Sequence of protein 2:
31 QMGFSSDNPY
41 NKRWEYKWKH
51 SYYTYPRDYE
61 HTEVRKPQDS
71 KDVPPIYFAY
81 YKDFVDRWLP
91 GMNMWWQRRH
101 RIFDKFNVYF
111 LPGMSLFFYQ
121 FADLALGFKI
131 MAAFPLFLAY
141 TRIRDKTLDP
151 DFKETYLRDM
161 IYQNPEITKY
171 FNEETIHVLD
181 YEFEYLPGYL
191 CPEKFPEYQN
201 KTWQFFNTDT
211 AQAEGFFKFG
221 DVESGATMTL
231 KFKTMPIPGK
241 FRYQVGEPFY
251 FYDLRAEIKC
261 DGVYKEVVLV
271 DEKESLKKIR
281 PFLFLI

This data describes a binding interaction between two proteins.

Sequence of protein 1:
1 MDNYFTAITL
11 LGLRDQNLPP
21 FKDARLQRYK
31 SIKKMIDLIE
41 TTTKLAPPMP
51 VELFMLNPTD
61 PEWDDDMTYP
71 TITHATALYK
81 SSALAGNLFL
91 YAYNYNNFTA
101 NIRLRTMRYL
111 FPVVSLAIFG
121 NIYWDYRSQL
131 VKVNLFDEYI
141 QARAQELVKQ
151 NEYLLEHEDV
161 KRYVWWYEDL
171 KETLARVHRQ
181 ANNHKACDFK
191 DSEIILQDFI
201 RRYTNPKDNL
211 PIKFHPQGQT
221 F

Interface contacts:
Residue I76 in protein 2 is in contact with residue P112 in protein 1 (closest heavy-atom distance 4.5 Å).
Residue Y80 in protein 2 contacts residue Y109 in protein 1 (closest heavy-atom distance 3.6 Å).
Residue Y80 in protein 2 contacts residue T106 in protein 1 (closest heavy-atom distance 4.9 Å).
Residue A79 in protein 2 interacts with residue Y109 in protein 1 (closest heavy-atom distance 3.2 Å).
Residue Y77 in protein 2 interacts with residue V113 in protein 1 (closest heavy-atom distance 4.3 Å).
Residue Y53 in protein 2 interacts with residue R105 in protein 1 (closest heavy-atom distance 4.5 Å).
Residue Y80 in protein 2 is in contact with residue L110 in protein 1 (closest heavy-atom distance 4.6 Å).
Residue V73 in protein 2 is in contact with residue T99 in protein 1 (closest heavy-atom distance 3.7 Å).
Residue P75 in protein 2 is in contact with residue R108 in protein 1 (closest heavy-atom distance 3.7 Å).
Residue F78 in protein 2 is in contact with residue Y109 in protein 1 (closest heavy-atom distance 3.5 Å).
Residue Y77 in protein 2 contacts residue L110 in protein 1 (closest heavy-atom distance 4.9 Å).
Residue V73 in protein 2 contacts residue A100 in protein 1 (closest heavy-atom distance 4.0 Å).
Residue T54 in protein 2 interacts with residue I102 in protein 1 (closest heavy-atom distance 4.6 Å).
Residue Y77 in protein 2 interacts with residue Y109 in protein 1 (closest heavy-atom distance 2.8 Å).
Residue A79 in protein 2 contacts residue R105 in protein 1 (closest heavy-atom distance 4.2 Å).
Residue T54 in protein 2 is in contact with residue R105 in protein 1 (closest heavy-atom distance 3.3 Å).
Residue Y77 in protein 2 is in contact with residue P112 in protein 1 (closest heavy-atom distance 3.9 Å).
Residue P75 in protein 2 contacts residue Y109 in protein 1 (closest heavy-atom distance 4.7 Å).
Residue I76 in protein 2 contacts residue Y109 in protein 1 (closest heavy-atom distance 3.6 Å).
Residue I76 in protein 2 is in contact with residue R108 in protein 1 (closest heavy-atom distance 3.4 Å).
Residue P74 in protein 2 contacts residue R108 in protein 1 (closest heavy-atom distance 2.9 Å).
Residue V73 in protein 2 interacts with residue R108 in protein 1 (closest heavy-atom distance 4.2 Å).